Residue-level contacts at the interface:
Residue P2225 in protein 2 is in contact with residue T124 in protein 1 (closest heavy-atom distance 4.5 Å).
Residue G2109 in protein 2 contacts residue D26 in protein 1 (closest heavy-atom distance 3.0 Å).
Residue P2225 in protein 2 is in contact with residue I126 in protein 1 (closest heavy-atom distance 3.5 Å).
Residue S2223 in protein 2 is in contact with residue D112 in protein 1 (closest heavy-atom distance 2.6 Å).
Residue N2222 in protein 2 interacts with residue K158 in protein 1 (closest heavy-atom distance 3.9 Å).
Residue P2225 in protein 2 is in contact with residue L125 in protein 1 (closest heavy-atom distance 2.9 Å).
Residue D2127 in protein 2 interacts with residue N94 in protein 1 (closest heavy-atom distance 4.1 Å).
Residue Y2106 in protein 2 contacts residue H149 in protein 1 (closest heavy-atom distance 3.9 Å).
Residue Y2221 in protein 2 contacts residue K158 in protein 1 (closest heavy-atom distance 4.1 Å).
Residue H2105 in protein 2 contacts residue S154 in protein 1 (closest heavy-atom distance 2.7 Å).
Residue Q395 in protein 2 contacts residue S121 in protein 1 (closest heavy-atom distance 3.6 Å).
Residue N2222 in protein 2 interacts with residue N157 in protein 1 (closest heavy-atom distance 3.6 Å).
Residue Y2221 in protein 2 interacts with residue G156 in protein 1 (closest heavy-atom distance 3.7 Å).
Residue G2107 in protein 2 interacts with residue D26 in protein 1 (closest heavy-atom distance 3.8 Å).
Residue G2104 in protein 2 is in contact with residue S154 in protein 1 (closest heavy-atom distance 2.6 Å).
Residue V2110 in protein 2 is in contact with residue H149 in protein 1 (closest heavy-atom distance 3.6 Å).
Residue S2223 in protein 2 contacts residue Y152 in protein 1 (closest heavy-atom distance 3.4 Å).
Residue Q395 in protein 2 is in contact with residue S95 in protein 1 (closest heavy-atom distance 3.9 Å).
Residue H2105 in protein 2 interacts with residue G153 in protein 1 (closest heavy-atom distance 3.0 Å).
Residue G2109 in protein 2 contacts residue T28 in protein 1 (closest heavy-atom distance 3.4 Å).
Residue P2225 in protein 2 contacts residue Y152 in protein 1 (closest heavy-atom distance 3.7 Å).
Residue V2227 in protein 2 is in contact with residue T124 in protein 1 (closest heavy-atom distance 3.5 Å).
Residue S2224 in protein 2 is in contact with residue Y101 in protein 1 (closest heavy-atom distance 3.7 Å).
Residue G2107 in protein 2 interacts with residue H149 in protein 1 (closest heavy-atom distance 4.5 Å).
Residue Q2228 in protein 2 interacts with residue K130 in protein 1 (closest heavy-atom distance 3.9 Å).
Residue G2107 in protein 2 interacts with residue K25 in protein 1 (closest heavy-atom distance 3.5 Å).
Residue V2227 in protein 2 is in contact with residue I126 in protein 1 (closest heavy-atom distance 3.2 Å).
Residue P2225 in protein 2 is in contact with residue Y101 in protein 1 (closest heavy-atom distance 3.6 Å).
Residue S2223 in protein 2 is in contact with residue F111 in protein 1 (closest heavy-atom distance 4.1 Å).
Residue K2226 in protein 2 contacts residue Y120 in protein 1 (closest heavy-atom distance 3.5 Å).
Residue G2104 in protein 2 interacts with residue N155 in protein 1 (closest heavy-atom distance 3.2 Å).
Residue Y2106 in protein 2 is in contact with residue S154 in protein 1 (closest heavy-atom distance 4.2 Å).
Residue E2103 in protein 2 interacts with residue V24 in protein 1 (closest heavy-atom distance 3.1 Å).
Residue Q395 in protein 2 interacts with residue R123 in protein 1 (closest heavy-atom distance 3.2 Å).
Residue V2227 in protein 2 is in contact with residue Y152 in protein 1 (closest heavy-atom distance 3.7 Å).
Residue S2224 in protein 2 interacts with residue D112 in protein 1 (closest heavy-atom distance 3.8 Å).
Residue G2107 in protein 2 interacts with residue V24 in protein 1 (closest heavy-atom distance 4.3 Å).
Residue P2225 in protein 2 interacts with residue W129 in protein 1 (closest heavy-atom distance 3.1 Å).
Residue K2226 in protein 2 contacts residue L125 in protein 1 (closest heavy-atom distance 4.2 Å).
Residue H2105 in protein 2 interacts with residue Y152 in protein 1 (closest heavy-atom distance 4.0 Å).
Residue H2105 in protein 2 interacts with residue N155 in protein 1 (closest heavy-atom distance 4.4 Å).
Residue S2224 in protein 2 contacts residue Y120 in protein 1 (closest heavy-atom distance 2.5 Å).
Residue T392 in protein 2 is in contact with residue N96 in protein 1 (closest heavy-atom distance 4.0 Å).
Residue P2225 in protein 2 interacts with residue D112 in protein 1 (closest heavy-atom distance 3.4 Å).
Residue S2223 in protein 2 is in contact with residue N157 in protein 1 (closest heavy-atom distance 3.1 Å).
Residue S2108 in protein 2 interacts with residue K25 in protein 1 (closest heavy-atom distance 3.9 Å).
Residue Y2221 in protein 2 is in contact with residue N157 in protein 1 (closest heavy-atom distance 3.4 Å).
Residue Q2228 in protein 2 contacts residue R123 in protein 1 (closest heavy-atom distance 2.7 Å).
Residue Q395 in protein 2 is in contact with residue N96 in protein 1 (closest heavy-atom distance 2.7 Å).
Residue R2100 in protein 2 contacts residue D22 in protein 1 (closest heavy-atom distance 4.0 Å).
Residue S2108 in protein 2 contacts residue D26 in protein 1 (closest heavy-atom distance 3.0 Å).
Residue A396 in protein 2 interacts with residue N176 in protein 1 (closest heavy-atom distance 3.0 Å).
Residue S2224 in protein 2 interacts with residue Y152 in protein 1 (closest heavy-atom distance 2.6 Å).
Residue Y2106 in protein 2 is in contact with residue V24 in protein 1 (closest heavy-atom distance 4.5 Å).
Residue Q2228 in protein 2 is in contact with residue T124 in protein 1 (closest heavy-atom distance 2.9 Å).
Residue K2226 in protein 2 is in contact with residue T124 in protein 1 (closest heavy-atom distance 3.2 Å).
Residue S2108 in protein 2 contacts residue V24 in protein 1 (closest heavy-atom distance 3.2 Å).
Residue V2110 in protein 2 interacts with residue T28 in protein 1 (closest heavy-atom distance 3.7 Å).
Residue A396 in protein 2 interacts with residue N96 in protein 1 (closest heavy-atom distance 4.5 Å).
Residue P2225 in protein 2 contacts residue Y120 in protein 1 (closest heavy-atom distance 4.0 Å).

Sequence of protein 2:
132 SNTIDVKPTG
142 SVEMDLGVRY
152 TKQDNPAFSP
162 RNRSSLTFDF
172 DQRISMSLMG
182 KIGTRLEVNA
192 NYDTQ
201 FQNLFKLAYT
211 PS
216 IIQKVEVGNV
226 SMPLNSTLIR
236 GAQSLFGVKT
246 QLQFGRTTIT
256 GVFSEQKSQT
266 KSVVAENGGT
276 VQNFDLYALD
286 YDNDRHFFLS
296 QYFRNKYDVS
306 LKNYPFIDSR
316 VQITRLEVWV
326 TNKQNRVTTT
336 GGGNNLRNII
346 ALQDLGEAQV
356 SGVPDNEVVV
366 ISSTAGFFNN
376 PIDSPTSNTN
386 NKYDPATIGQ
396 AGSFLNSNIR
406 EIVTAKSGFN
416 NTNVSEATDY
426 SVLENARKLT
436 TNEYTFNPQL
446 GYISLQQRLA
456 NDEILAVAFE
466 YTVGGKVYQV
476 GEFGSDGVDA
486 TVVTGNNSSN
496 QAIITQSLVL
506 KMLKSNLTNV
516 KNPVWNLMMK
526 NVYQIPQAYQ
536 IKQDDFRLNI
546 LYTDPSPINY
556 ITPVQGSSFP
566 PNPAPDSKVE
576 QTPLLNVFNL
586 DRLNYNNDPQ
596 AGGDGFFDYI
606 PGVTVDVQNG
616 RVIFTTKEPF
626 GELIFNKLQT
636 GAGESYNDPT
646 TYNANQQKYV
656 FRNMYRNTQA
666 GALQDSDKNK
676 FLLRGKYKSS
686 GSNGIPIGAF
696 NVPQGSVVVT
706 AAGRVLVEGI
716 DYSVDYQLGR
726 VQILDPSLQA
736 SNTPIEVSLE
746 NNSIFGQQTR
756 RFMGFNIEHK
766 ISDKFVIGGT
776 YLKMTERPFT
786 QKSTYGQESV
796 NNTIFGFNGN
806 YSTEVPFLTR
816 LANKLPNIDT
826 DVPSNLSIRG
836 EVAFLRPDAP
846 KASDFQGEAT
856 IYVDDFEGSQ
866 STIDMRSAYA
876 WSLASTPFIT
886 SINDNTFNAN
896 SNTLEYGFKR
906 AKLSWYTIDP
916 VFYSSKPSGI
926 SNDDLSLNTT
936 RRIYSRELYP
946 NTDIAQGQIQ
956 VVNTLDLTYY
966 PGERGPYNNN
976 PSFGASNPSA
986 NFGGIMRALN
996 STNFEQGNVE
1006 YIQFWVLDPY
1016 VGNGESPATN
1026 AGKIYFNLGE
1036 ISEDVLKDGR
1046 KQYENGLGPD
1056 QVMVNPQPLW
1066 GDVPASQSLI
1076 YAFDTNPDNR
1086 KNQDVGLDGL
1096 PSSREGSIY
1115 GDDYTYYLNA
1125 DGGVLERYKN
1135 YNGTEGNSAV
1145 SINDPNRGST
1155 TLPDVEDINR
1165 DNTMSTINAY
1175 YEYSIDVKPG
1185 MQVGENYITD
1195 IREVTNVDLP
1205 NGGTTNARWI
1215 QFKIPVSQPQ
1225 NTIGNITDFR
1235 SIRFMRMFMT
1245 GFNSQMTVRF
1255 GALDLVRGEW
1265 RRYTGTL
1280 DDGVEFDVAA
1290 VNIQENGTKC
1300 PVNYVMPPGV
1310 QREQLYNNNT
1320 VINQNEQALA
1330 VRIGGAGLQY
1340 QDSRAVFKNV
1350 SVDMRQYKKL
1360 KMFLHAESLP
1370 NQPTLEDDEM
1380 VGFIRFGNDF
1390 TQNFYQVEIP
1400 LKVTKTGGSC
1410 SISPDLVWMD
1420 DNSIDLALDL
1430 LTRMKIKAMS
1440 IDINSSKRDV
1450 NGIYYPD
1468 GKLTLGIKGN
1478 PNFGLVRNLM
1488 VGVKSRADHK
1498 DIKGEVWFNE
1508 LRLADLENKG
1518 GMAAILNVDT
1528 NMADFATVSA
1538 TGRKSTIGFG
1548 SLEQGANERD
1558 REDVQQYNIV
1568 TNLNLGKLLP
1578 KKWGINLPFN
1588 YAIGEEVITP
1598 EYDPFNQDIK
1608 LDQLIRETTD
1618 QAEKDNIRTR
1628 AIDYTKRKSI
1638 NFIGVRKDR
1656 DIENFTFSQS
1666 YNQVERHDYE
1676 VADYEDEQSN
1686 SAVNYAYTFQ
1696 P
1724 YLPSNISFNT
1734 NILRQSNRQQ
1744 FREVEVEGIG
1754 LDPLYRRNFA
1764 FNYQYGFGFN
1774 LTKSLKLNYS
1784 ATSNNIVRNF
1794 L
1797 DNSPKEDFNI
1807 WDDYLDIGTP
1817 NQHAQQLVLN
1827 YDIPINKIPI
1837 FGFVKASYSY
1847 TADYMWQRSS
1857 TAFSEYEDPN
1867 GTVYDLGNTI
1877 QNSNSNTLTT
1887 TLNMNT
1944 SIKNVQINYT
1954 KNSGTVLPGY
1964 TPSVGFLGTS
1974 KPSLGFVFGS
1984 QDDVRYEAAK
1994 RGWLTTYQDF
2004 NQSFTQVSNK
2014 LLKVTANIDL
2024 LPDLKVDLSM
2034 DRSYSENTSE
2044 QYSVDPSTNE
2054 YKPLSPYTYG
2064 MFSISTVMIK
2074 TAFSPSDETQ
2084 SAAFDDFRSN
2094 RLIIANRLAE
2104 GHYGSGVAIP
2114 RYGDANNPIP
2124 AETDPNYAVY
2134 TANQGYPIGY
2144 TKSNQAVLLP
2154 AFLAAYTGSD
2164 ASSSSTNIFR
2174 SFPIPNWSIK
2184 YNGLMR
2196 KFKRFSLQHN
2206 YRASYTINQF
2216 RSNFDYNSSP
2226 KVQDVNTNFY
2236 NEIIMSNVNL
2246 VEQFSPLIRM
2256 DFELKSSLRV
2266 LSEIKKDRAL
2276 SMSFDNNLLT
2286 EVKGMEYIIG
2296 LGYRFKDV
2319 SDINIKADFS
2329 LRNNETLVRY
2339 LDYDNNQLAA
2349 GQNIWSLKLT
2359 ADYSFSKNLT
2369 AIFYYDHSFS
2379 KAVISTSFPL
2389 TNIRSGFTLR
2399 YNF

These two protein chains interact to form a complex.

Sequence of protein 1:
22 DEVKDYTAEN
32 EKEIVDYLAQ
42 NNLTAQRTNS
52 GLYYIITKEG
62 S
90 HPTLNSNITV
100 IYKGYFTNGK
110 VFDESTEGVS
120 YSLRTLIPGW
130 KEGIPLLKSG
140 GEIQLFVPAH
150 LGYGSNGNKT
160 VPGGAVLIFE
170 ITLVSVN